Contacts between the two chains:
Residue A101 in the second protein interacts with residue Y38 in the first protein (closest heavy-atom distance 3.6 Å).
Residue G108 in the second protein is in contact with residue N40 in the first protein (closest heavy-atom distance 3.9 Å).
Residue E102 in the second protein contacts residue R37 in the first protein (closest heavy-atom distance 3.9 Å).
Residue R103 in the second protein is in contact with residue N40 in the first protein (closest heavy-atom distance 3.6 Å).

Sequence of the first protein:
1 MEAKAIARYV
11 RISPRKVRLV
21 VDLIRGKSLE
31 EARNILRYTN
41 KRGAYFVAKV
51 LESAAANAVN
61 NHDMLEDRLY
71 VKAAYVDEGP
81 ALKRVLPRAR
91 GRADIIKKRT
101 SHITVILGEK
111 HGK

This data describes a binding interaction between two proteins.

Sequence of the second protein:
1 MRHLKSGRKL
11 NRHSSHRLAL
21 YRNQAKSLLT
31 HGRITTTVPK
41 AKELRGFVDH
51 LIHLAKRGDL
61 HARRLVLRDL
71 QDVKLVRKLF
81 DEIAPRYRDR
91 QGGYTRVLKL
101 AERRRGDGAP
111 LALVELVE